Interface contacts:
Residue W168 in the first protein is in contact with residue N1 in the second protein (closest heavy-atom distance 3.0 Å).
Residue R98 in the first protein interacts with residue A7 in the second protein (closest heavy-atom distance 3.9 Å).
Residue V77 in the first protein interacts with residue T8 in the second protein (closest heavy-atom distance 4.0 Å).
Residue Y117 in the first protein interacts with residue V9 in the second protein (closest heavy-atom distance 3.6 Å).
Residue W148 in the first protein interacts with residue V9 in the second protein (closest heavy-atom distance 4.5 Å).
Residue Y172 in the first protein interacts with residue N1 in the second protein (closest heavy-atom distance 2.5 Å).
Residue K67 in the first protein is in contact with residue V3 in the second protein (closest heavy-atom distance 4.0 Å).
Residue L157 in the first protein is in contact with residue V3 in the second protein (closest heavy-atom distance 4.4 Å).
Residue R98 in the first protein interacts with residue V6 in the second protein (closest heavy-atom distance 4.0 Å).
Residue Y100 in the first protein contacts residue V6 in the second protein (closest heavy-atom distance 4.3 Å).
Residue Y124 in the first protein is in contact with residue V9 in the second protein (closest heavy-atom distance 3.7 Å).
Residue T144 in the first protein is in contact with residue V9 in the second protein (closest heavy-atom distance 3.6 Å).
Residue E64 in the first protein interacts with residue L2 in the second protein (closest heavy-atom distance 2.6 Å).
Residue K147 in the first protein contacts residue V9 in the second protein (closest heavy-atom distance 3.0 Å).
Residue Y160 in the first protein is in contact with residue V3 in the second protein (closest heavy-atom distance 3.5 Å).
Residue K67 in the first protein is in contact with residue L2 in the second protein (closest heavy-atom distance 2.6 Å).
Residue T74 in the first protein contacts residue V6 in the second protein (closest heavy-atom distance 3.7 Å).
Residue H71 in the first protein is in contact with residue V3 in the second protein (closest heavy-atom distance 3.7 Å).
Residue H71 in the first protein interacts with residue L2 in the second protein (closest heavy-atom distance 3.5 Å).
Residue Y60 in the first protein contacts residue N1 in the second protein (closest heavy-atom distance 3.4 Å).
Residue Y160 in the first protein contacts residue N1 in the second protein (closest heavy-atom distance 2.9 Å).
Residue F10 in the first protein is in contact with residue L2 in the second protein (closest heavy-atom distance 3.4 Å).
Residue Y100 in the first protein contacts residue L2 in the second protein (closest heavy-atom distance 3.5 Å).
Residue L82 in the first protein is in contact with residue V9 in the second protein (closest heavy-atom distance 3.5 Å).
Residue Y8 in the first protein interacts with residue N1 in the second protein (closest heavy-atom distance 3.7 Å).
Residue K67 in the first protein contacts residue P4 in the second protein (closest heavy-atom distance 3.4 Å).
Residue T81 in the first protein contacts residue T8 in the second protein (closest heavy-atom distance 4.9 Å).
Residue W148 in the first protein interacts with residue A7 in the second protein (closest heavy-atom distance 3.6 Å).
Residue D78 in the first protein contacts residue A7 in the second protein (closest heavy-atom distance 4.1 Å).
Residue Y85 in the first protein contacts residue V9 in the second protein (closest heavy-atom distance 3.5 Å).
Residue T74 in the first protein contacts residue T8 in the second protein (closest heavy-atom distance 3.5 Å).
Residue A70 in the first protein interacts with residue P4 in the second protein (closest heavy-atom distance 4.7 Å).
Residue M46 in the first protein is in contact with residue L2 in the second protein (closest heavy-atom distance 3.7 Å).
Residue T81 in the first protein is in contact with residue V9 in the second protein (closest heavy-atom distance 3.5 Å).
Residue D78 in the first protein interacts with residue T8 in the second protein (closest heavy-atom distance 3.1 Å).
Residue W148 in the first protein contacts residue T8 in the second protein (closest heavy-atom distance 2.9 Å).
Residue V153 in the first protein contacts residue A7 in the second protein (closest heavy-atom distance 4.5 Å).
Residue T74 in the first protein is in contact with residue A7 in the second protein (closest heavy-atom distance 3.9 Å).
Residue M6 in the first protein interacts with residue N1 in the second protein (closest heavy-atom distance 4.0 Å).
Residue T164 in the first protein interacts with residue N1 in the second protein (closest heavy-atom distance 4.8 Å).
Residue D78 in the first protein is in contact with residue V9 in the second protein (closest heavy-atom distance 2.7 Å).
Residue V68 in the first protein contacts residue L2 in the second protein (closest heavy-atom distance 4.3 Å).
Residue T144 in the first protein is in contact with residue T8 in the second protein (closest heavy-atom distance 4.5 Å).
Residue K67 in the first protein interacts with residue N1 in the second protein (closest heavy-atom distance 2.3 Å).
Residue Y100 in the first protein is in contact with residue V3 in the second protein (closest heavy-atom distance 2.6 Å).
Residue H71 in the first protein contacts residue V6 in the second protein (closest heavy-atom distance 3.1 Å).
Residue E64 in the first protein interacts with residue N1 in the second protein (closest heavy-atom distance 3.1 Å).
Residue Y8 in the first protein is in contact with residue L2 in the second protein (closest heavy-atom distance 3.8 Å).
Residue Y160 in the first protein is in contact with residue P4 in the second protein (closest heavy-atom distance 4.4 Å).
Residue Y160 in the first protein interacts with residue L2 in the second protein (closest heavy-atom distance 3.7 Å).
Residue A70 in the first protein contacts residue M5 in the second protein (closest heavy-atom distance 4.8 Å).
Residue H71 in the first protein interacts with residue M5 in the second protein (closest heavy-atom distance 4.7 Å).

Sequence of the second protein:
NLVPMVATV

The following describes two proteins that form a bound complex.

Sequence of the first protein:
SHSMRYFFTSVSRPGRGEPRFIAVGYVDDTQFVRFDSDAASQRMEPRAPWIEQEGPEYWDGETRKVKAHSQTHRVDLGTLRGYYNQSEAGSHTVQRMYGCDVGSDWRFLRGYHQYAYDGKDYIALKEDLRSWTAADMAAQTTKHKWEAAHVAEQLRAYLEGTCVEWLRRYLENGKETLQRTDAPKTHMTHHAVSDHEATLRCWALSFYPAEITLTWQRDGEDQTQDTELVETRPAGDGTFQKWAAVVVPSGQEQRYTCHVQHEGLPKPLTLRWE